Sequence of protein 2:
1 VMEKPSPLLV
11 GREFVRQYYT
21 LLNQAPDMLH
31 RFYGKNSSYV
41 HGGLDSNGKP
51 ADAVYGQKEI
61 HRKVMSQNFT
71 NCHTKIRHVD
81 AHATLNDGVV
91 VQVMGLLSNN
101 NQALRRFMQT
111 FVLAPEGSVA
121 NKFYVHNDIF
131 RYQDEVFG

Contacts between the two chains:
Residue F14 in protein 2 interacts with residue F6 in protein 1 (closest heavy-atom distance 3.5 Å).
Residue Q17 in protein 2 interacts with residue I4 in protein 1 (closest heavy-atom distance 4.4 Å).
Residue L9 in protein 2 interacts with residue I4 in protein 1 (closest heavy-atom distance 3.5 Å).
Residue A120 in protein 2 is in contact with residue P2 in protein 1 (closest heavy-atom distance 4.0 Å).
Residue Y33 in protein 2 interacts with residue P9 in protein 1 (closest heavy-atom distance 4.2 Å).
Residue Y124 in protein 2 is in contact with residue G7 in protein 1 (closest heavy-atom distance 3.3 Å).
Residue N121 in protein 2 contacts residue R3 in protein 1 (closest heavy-atom distance 4.0 Å).
Residue R31 in protein 2 contacts residue G7 in protein 1 (closest heavy-atom distance 3.4 Å).
Residue F123 in protein 2 contacts residue T5 in protein 1 (closest heavy-atom distance 3.0 Å).
Residue E116 in protein 2 contacts residue P9 in protein 1 (closest heavy-atom distance 3.6 Å).
Residue Y33 in protein 2 contacts residue G8 in protein 1 (closest heavy-atom distance 3.3 Å).
Residue A120 in protein 2 is in contact with residue T5 in protein 1 (closest heavy-atom distance 4.8 Å).
Residue L113 in protein 2 interacts with residue F6 in protein 1 (closest heavy-atom distance 4.5 Å).
Residue N121 in protein 2 interacts with residue P2 in protein 1 (closest heavy-atom distance 3.3 Å).
Residue A120 in protein 2 interacts with residue R3 in protein 1 (closest heavy-atom distance 4.3 Å).
Residue G34 in protein 2 interacts with residue G8 in protein 1 (closest heavy-atom distance 4.6 Å).
Residue E13 in protein 2 is in contact with residue F6 in protein 1 (closest heavy-atom distance 3.9 Å).
Residue K122 in protein 2 is in contact with residue G8 in protein 1 (closest heavy-atom distance 3.6 Å).
Residue F123 in protein 2 contacts residue G7 in protein 1 (closest heavy-atom distance 2.9 Å).
Residue V10 in protein 2 is in contact with residue I4 in protein 1 (closest heavy-atom distance 4.2 Å).
Residue F123 in protein 2 is in contact with residue I4 in protein 1 (closest heavy-atom distance 4.4 Å).
Residue F32 in protein 2 is in contact with residue G7 in protein 1 (closest heavy-atom distance 4.1 Å).
Residue V119 in protein 2 interacts with residue T5 in protein 1 (closest heavy-atom distance 4.8 Å).
Residue K122 in protein 2 contacts residue G7 in protein 1 (closest heavy-atom distance 3.5 Å).
Residue K122 in protein 2 contacts residue T5 in protein 1 (closest heavy-atom distance 3.1 Å).
Residue V10 in protein 2 contacts residue F6 in protein 1 (closest heavy-atom distance 3.6 Å).
Residue R31 in protein 2 contacts residue G8 in protein 1 (closest heavy-atom distance 2.8 Å).
Residue Y124 in protein 2 contacts residue G8 in protein 1 (closest heavy-atom distance 3.8 Å).
Residue E116 in protein 2 interacts with residue G8 in protein 1 (closest heavy-atom distance 4.0 Å).
Residue G34 in protein 2 interacts with residue P9 in protein 1 (closest heavy-atom distance 3.8 Å).
Residue Y124 in protein 2 interacts with residue P9 in protein 1 (closest heavy-atom distance 4.6 Å).
Residue F32 in protein 2 contacts residue G8 in protein 1 (closest heavy-atom distance 3.9 Å).
Residue K122 in protein 2 is in contact with residue F6 in protein 1 (closest heavy-atom distance 4.2 Å).
Residue Q17 in protein 2 contacts residue F6 in protein 1 (closest heavy-atom distance 3.4 Å).
Residue F123 in protein 2 interacts with residue F6 in protein 1 (closest heavy-atom distance 3.1 Å).
Residue E116 in protein 2 is in contact with residue G7 in protein 1 (closest heavy-atom distance 3.8 Å).
Residue Q57 in protein 2 contacts residue G8 in protein 1 (closest heavy-atom distance 4.3 Å).
Residue P5 in protein 2 is in contact with residue I4 in protein 1 (closest heavy-atom distance 3.7 Å).
Residue N121 in protein 2 is in contact with residue T5 in protein 1 (closest heavy-atom distance 3.2 Å).
Residue F32 in protein 2 contacts residue F6 in protein 1 (closest heavy-atom distance 3.6 Å).
Residue N121 in protein 2 contacts residue I4 in protein 1 (closest heavy-atom distance 3.5 Å).

The following describes two proteins that form a bound complex.

Sequence of protein 1:
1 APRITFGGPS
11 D